Residue-level contacts at the interface:
Residue F467 in protein 2 contacts residue L101 in protein 1 (closest heavy-atom distance 3.5 Å).
Residue E481 in protein 2 contacts residue L118 in protein 1 (closest heavy-atom distance 4.3 Å).
Residue F467 in protein 2 interacts with residue M105 in protein 1 (closest heavy-atom distance 3.6 Å).
Residue Y376 in protein 2 is in contact with residue M2 in protein 1 (closest heavy-atom distance 3.6 Å).
Residue V373 in protein 2 interacts with residue F72 in protein 1 (closest heavy-atom distance 3.8 Å).
Residue Y376 in protein 2 interacts with residue D76 in protein 1 (closest heavy-atom distance 3.2 Å).
Residue T356 in protein 2 is in contact with residue Q53 in protein 1 (closest heavy-atom distance 3.9 Å).
Residue Y429 in protein 2 contacts residue A80 in protein 1 (closest heavy-atom distance 3.4 Å).
Residue F379 in protein 2 interacts with residue V4 in protein 1 (closest heavy-atom distance 4.0 Å).
Residue M397 in protein 2 contacts residue Y12 in protein 1 (closest heavy-atom distance 3.6 Å).
Residue W357 in protein 2 contacts residue M112 in protein 1 (closest heavy-atom distance 3.0 Å).
Residue F369 in protein 2 interacts with residue G69 in protein 1 (closest heavy-atom distance 4.2 Å).
Residue Y376 in protein 2 is in contact with residue R77 in protein 1 (closest heavy-atom distance 3.7 Å).
Residue Y361 in protein 2 contacts residue V108 in protein 1 (closest heavy-atom distance 3.5 Å).
Residue M370 in protein 2 interacts with residue F72 in protein 1 (closest heavy-atom distance 3.5 Å).
Residue S358 in protein 2 is in contact with residue V50 in protein 1 (closest heavy-atom distance 3.2 Å).
Residue Y361 in protein 2 interacts with residue M112 in protein 1 (closest heavy-atom distance 3.6 Å).
Residue T356 in protein 2 is in contact with residue Y21 in protein 1 (closest heavy-atom distance 4.2 Å).
Residue W357 in protein 2 is in contact with residue E57 in protein 1 (closest heavy-atom distance 1.4 Å).
Residue T355 in protein 2 interacts with residue I20 in protein 1 (closest heavy-atom distance 3.5 Å).
Residue W357 in protein 2 is in contact with residue G58 in protein 1 (closest heavy-atom distance 4.3 Å).
Residue P372 in protein 2 contacts residue Y5 in protein 1 (closest heavy-atom distance 3.2 Å).
Residue V425 in protein 2 contacts residue F72 in protein 1 (closest heavy-atom distance 4.0 Å).
Residue W357 in protein 2 is in contact with residue F65 in protein 1 (closest heavy-atom distance 4.1 Å).
Residue F371 in protein 2 interacts with residue Y12 in protein 1 (closest heavy-atom distance 3.4 Å).
Residue W477 in protein 2 is in contact with residue M119 in protein 1 (closest heavy-atom distance 3.1 Å).
Residue L375 in protein 2 contacts residue Y5 in protein 1 (closest heavy-atom distance 3.6 Å).
Residue F369 in protein 2 is in contact with residue M105 in protein 1 (closest heavy-atom distance 3.7 Å).
Residue M464 in protein 2 interacts with residue F72 in protein 1 (closest heavy-atom distance 3.5 Å).
Residue F379 in protein 2 interacts with residue Y5 in protein 1 (closest heavy-atom distance 3.4 Å).
Residue F369 in protein 2 contacts residue F65 in protein 1 (closest heavy-atom distance 4.0 Å).
Residue T356 in protein 2 contacts residue V50 in protein 1 (closest heavy-atom distance 4.1 Å).
Residue Y429 in protein 2 interacts with residue N79 in protein 1 (closest heavy-atom distance 3.9 Å).
Residue T356 in protein 2 contacts residue G52 in protein 1 (closest heavy-atom distance 4.0 Å).
Residue V368 in protein 2 is in contact with residue F65 in protein 1 (closest heavy-atom distance 4.2 Å).
Residue T356 in protein 2 interacts with residue N51 in protein 1 (closest heavy-atom distance 3.1 Å).
Residue Y361 in protein 2 contacts residue F109 in protein 1 (closest heavy-atom distance 3.8 Å).
Residue W477 in protein 2 is in contact with residue L118 in protein 1 (closest heavy-atom distance 3.4 Å).
Residue Y360 in protein 2 interacts with residue I15 in protein 1 (closest heavy-atom distance 4.0 Å).
Residue Q353 in protein 2 is in contact with residue I24 in protein 1 (closest heavy-atom distance 4.3 Å).
Residue M397 in protein 2 contacts residue I15 in protein 1 (closest heavy-atom distance 3.4 Å).
Residue Y376 in protein 2 is in contact with residue I73 in protein 1 (closest heavy-atom distance 4.3 Å).
Residue A401 in protein 2 is in contact with residue I20 in protein 1 (closest heavy-atom distance 3.5 Å).
Residue V368 in protein 2 interacts with residue Y12 in protein 1 (closest heavy-atom distance 3.3 Å).
Residue P354 in protein 2 interacts with residue I24 in protein 1 (closest heavy-atom distance 2.6 Å).
Residue T428 in protein 2 is in contact with residue A80 in protein 1 (closest heavy-atom distance 4.0 Å).
Residue Y398 in protein 2 interacts with residue I15 in protein 1 (closest heavy-atom distance 4.0 Å).
Residue P354 in protein 2 contacts residue I20 in protein 1 (closest heavy-atom distance 3.5 Å).
Residue Y376 in protein 2 is in contact with residue Y5 in protein 1 (closest heavy-atom distance 3.3 Å).
Residue F369 in protein 2 contacts residue F104 in protein 1 (closest heavy-atom distance 3.4 Å).
Residue Y361 in protein 2 is in contact with residue F65 in protein 1 (closest heavy-atom distance 3.8 Å).
Residue V456 in protein 2 interacts with residue I94 in protein 1 (closest heavy-atom distance 4.2 Å).
Residue F379 in protein 2 interacts with residue M2 in protein 1 (closest heavy-atom distance 3.9 Å).
Residue W357 in protein 2 is in contact with residue R111 in protein 1 (closest heavy-atom distance 3.7 Å).
Residue P354 in protein 2 is in contact with residue Y21 in protein 1 (closest heavy-atom distance 4.2 Å).
Residue Y429 in protein 2 contacts residue L75 in protein 1 (closest heavy-atom distance 3.1 Å).
Residue W357 in protein 2 is in contact with residue S61 in protein 1 (closest heavy-atom distance 2.2 Å).
Residue Y360 in protein 2 contacts residue T16 in protein 1 (closest heavy-atom distance 3.6 Å).
Residue F362 in protein 2 is in contact with residue M112 in protein 1 (closest heavy-atom distance 3.8 Å).
Residue M460 in protein 2 interacts with residue L75 in protein 1 (closest heavy-atom distance 3.7 Å).

Sequence of protein 2:
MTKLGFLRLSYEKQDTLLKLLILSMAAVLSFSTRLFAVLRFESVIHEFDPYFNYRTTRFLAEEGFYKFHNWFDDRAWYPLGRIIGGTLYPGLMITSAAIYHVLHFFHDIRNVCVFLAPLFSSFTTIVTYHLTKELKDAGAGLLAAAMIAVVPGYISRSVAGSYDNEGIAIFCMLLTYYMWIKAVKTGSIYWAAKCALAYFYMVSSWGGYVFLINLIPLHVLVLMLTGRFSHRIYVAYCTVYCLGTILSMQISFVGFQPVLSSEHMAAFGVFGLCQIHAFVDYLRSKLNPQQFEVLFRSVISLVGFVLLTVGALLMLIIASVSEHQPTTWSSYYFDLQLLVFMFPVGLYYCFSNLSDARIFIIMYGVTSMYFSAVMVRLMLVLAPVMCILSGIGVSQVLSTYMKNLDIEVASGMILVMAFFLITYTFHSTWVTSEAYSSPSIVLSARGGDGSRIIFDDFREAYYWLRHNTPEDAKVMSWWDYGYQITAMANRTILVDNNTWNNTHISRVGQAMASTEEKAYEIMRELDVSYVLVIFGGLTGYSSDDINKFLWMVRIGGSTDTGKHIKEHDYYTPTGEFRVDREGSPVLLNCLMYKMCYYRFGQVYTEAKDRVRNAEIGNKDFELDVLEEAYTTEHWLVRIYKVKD

Sequence of protein 1:
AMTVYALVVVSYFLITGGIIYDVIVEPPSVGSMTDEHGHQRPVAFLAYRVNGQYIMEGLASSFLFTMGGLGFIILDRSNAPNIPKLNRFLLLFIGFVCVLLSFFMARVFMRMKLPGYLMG

This data describes a binding interaction between two proteins.